Sequence of the second protein:
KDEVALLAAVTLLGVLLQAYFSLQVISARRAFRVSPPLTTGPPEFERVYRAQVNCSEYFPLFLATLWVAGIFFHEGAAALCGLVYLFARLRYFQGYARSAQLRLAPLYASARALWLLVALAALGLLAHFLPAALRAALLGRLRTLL

Interface contacts:
Residue W116 in the second protein contacts residue L24 in the first protein (closest heavy-atom distance 4.6 Å).
Residue L62 in the second protein interacts with residue Q19 in the first protein (closest heavy-atom distance 3.7 Å).
Residue Y97 in the second protein contacts residue P37 in the first protein (closest heavy-atom distance 2.8 Å).
Residue F73 in the second protein interacts with residue A9 in the first protein (closest heavy-atom distance 3.5 Å).
Residue L62 in the second protein interacts with residue F60 in the first protein (closest heavy-atom distance 3.5 Å).
Residue F73 in the second protein is in contact with residue V5 in the first protein (closest heavy-atom distance 4.0 Å).
Residue W116 in the second protein contacts residue A20 in the first protein (closest heavy-atom distance 4.5 Å).
Residue A65 in the second protein contacts residue V16 in the first protein (closest heavy-atom distance 3.7 Å).
Residue A65 in the second protein is in contact with residue L64 in the first protein (closest heavy-atom distance 3.8 Å).
Residue V69 in the second protein is in contact with residue L13 in the first protein (closest heavy-atom distance 4.7 Å).
Residue A122 in the second protein contacts residue L13 in the first protein (closest heavy-atom distance 3.8 Å).
Residue V119 in the second protein interacts with residue L17 in the first protein (closest heavy-atom distance 4.5 Å).
Residue P61 in the second protein contacts residue P61 in the first protein (closest heavy-atom distance 3.9 Å).
Residue V119 in the second protein contacts residue L13 in the first protein (closest heavy-atom distance 4.0 Å).
Residue V119 in the second protein is in contact with residue V16 in the first protein (closest heavy-atom distance 4.3 Å).
Residue A65 in the second protein interacts with residue T12 in the first protein (closest heavy-atom distance 3.8 Å).
Residue H129 in the second protein is in contact with residue D3 in the first protein (closest heavy-atom distance 3.2 Å).
Residue A101 in the second protein contacts residue P38 in the first protein (closest heavy-atom distance 3.7 Å).
Residue A65 in the second protein interacts with residue F60 in the first protein (closest heavy-atom distance 5.0 Å).
Residue L62 in the second protein is in contact with residue V16 in the first protein (closest heavy-atom distance 4.0 Å).
Residue L62 in the second protein interacts with residue A20 in the first protein (closest heavy-atom distance 4.2 Å).
Residue F130 in the second protein interacts with residue A10 in the first protein (closest heavy-atom distance 4.6 Å).
Residue Y97 in the second protein interacts with residue P38 in the first protein (closest heavy-atom distance 3.6 Å).
Residue R104 in the second protein contacts residue P37 in the first protein (closest heavy-atom distance 2.7 Å).
Residue T66 in the second protein is in contact with residue L13 in the first protein (closest heavy-atom distance 4.5 Å).
Residue L126 in the second protein is in contact with residue L13 in the first protein (closest heavy-atom distance 4.0 Å).
Residue W116 in the second protein contacts residue L17 in the first protein (closest heavy-atom distance 4.0 Å).
Residue A123 in the second protein interacts with residue L13 in the first protein (closest heavy-atom distance 3.6 Å).
Residue P61 in the second protein is in contact with residue F60 in the first protein (closest heavy-atom distance 4.2 Å).
Residue E58 in the second protein contacts residue Q53 in the first protein (closest heavy-atom distance 3.3 Å).
Residue L126 in the second protein is in contact with residue A6 in the first protein (closest heavy-atom distance 3.9 Å).
Residue V69 in the second protein interacts with residue T12 in the first protein (closest heavy-atom distance 4.0 Å).
Residue E58 in the second protein is in contact with residue S57 in the first protein (closest heavy-atom distance 4.3 Å).
Residue R51 in the second protein interacts with residue Y50 in the first protein (closest heavy-atom distance 3.3 Å).
Residue R48 in the second protein interacts with residue P38 in the first protein (closest heavy-atom distance 4.2 Å).
Residue R51 in the second protein contacts residue P37 in the first protein (closest heavy-atom distance 4.6 Å).
Residue E58 in the second protein interacts with residue V54 in the first protein (closest heavy-atom distance 4.3 Å).
Residue R51 in the second protein contacts residue T40 in the first protein (closest heavy-atom distance 3.7 Å).
Residue L126 in the second protein is in contact with residue A10 in the first protein (closest heavy-atom distance 3.6 Å).
Residue V69 in the second protein interacts with residue W68 in the first protein (closest heavy-atom distance 4.7 Å).
Residue T66 in the second protein is in contact with residue V16 in the first protein (closest heavy-atom distance 3.5 Å).
Residue E47 in the second protein interacts with residue P38 in the first protein (closest heavy-atom distance 3.9 Å).
Residue P61 in the second protein contacts residue L64 in the first protein (closest heavy-atom distance 4.4 Å).
Residue L126 in the second protein is in contact with residue A9 in the first protein (closest heavy-atom distance 3.9 Å).
Residue H129 in the second protein is in contact with residue A6 in the first protein (closest heavy-atom distance 3.4 Å).
Residue H129 in the second protein is in contact with residue K2 in the first protein (closest heavy-atom distance 4.7 Å).
Residue I72 in the second protein interacts with residue K2 in the first protein (closest heavy-atom distance 4.9 Å).
Residue Y59 in the second protein interacts with residue S23 in the first protein (closest heavy-atom distance 3.2 Å).
Residue V69 in the second protein interacts with residue A9 in the first protein (closest heavy-atom distance 4.1 Å).
Residue A101 in the second protein interacts with residue P37 in the first protein (closest heavy-atom distance 4.5 Å).
Residue E4 in the second protein contacts residue K2 in the first protein (closest heavy-atom distance 3.0 Å).
Residue F73 in the second protein interacts with residue A6 in the first protein (closest heavy-atom distance 3.5 Å).
Residue F130 in the second protein contacts residue L7 in the first protein (closest heavy-atom distance 3.7 Å).
Residue R51 in the second protein interacts with residue P38 in the first protein (closest heavy-atom distance 3.6 Å).
Residue F73 in the second protein is in contact with residue K2 in the first protein (closest heavy-atom distance 3.7 Å).
Residue F130 in the second protein interacts with residue A6 in the first protein (closest heavy-atom distance 3.7 Å).

These two protein chains interact to form a complex.

Sequence of the first protein:
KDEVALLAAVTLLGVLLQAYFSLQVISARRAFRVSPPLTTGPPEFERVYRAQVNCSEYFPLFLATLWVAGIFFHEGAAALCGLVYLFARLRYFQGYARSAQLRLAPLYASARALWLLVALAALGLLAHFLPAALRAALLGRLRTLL